Interface contacts:
Residue S70 in protein 2 is in contact with residue R90 in protein 1 (closest heavy-atom distance 2.8 Å).
Residue R103 in protein 2 contacts residue Q117 in protein 1 (closest heavy-atom distance 4.3 Å).
Residue K8 in protein 2 interacts with residue N56 in protein 1 (closest heavy-atom distance 2.7 Å).
Residue A48 in protein 2 is in contact with residue P85 in protein 1 (closest heavy-atom distance 4.8 Å).
Residue W106 in protein 2 contacts residue P112 in protein 1 (closest heavy-atom distance 3.4 Å).
Residue E12 in protein 2 interacts with residue K31 in protein 1 (closest heavy-atom distance 3.2 Å).
Residue D82 in protein 2 is in contact with residue P85 in protein 1 (closest heavy-atom distance 3.6 Å).
Residue I73 in protein 2 contacts residue L113 in protein 1 (closest heavy-atom distance 4.0 Å).
Residue A104 in protein 2 interacts with residue L113 in protein 1 (closest heavy-atom distance 3.5 Å).
Residue L45 in protein 2 interacts with residue N84 in protein 1 (closest heavy-atom distance 3.7 Å).
Residue L114 in protein 2 interacts with residue P112 in protein 1 (closest heavy-atom distance 3.9 Å).
Residue Y81 in protein 2 interacts with residue Y110 in protein 1 (closest heavy-atom distance 3.3 Å).
Residue A71 in protein 2 is in contact with residue R90 in protein 1 (closest heavy-atom distance 3.8 Å).
Residue R103 in protein 2 contacts residue R90 in protein 1 (closest heavy-atom distance 4.4 Å).
Residue A104 in protein 2 is in contact with residue R116 in protein 1 (closest heavy-atom distance 4.0 Å).
Residue L78 in protein 2 contacts residue P85 in protein 1 (closest heavy-atom distance 4.5 Å).
Residue L78 in protein 2 is in contact with residue Y111 in protein 1 (closest heavy-atom distance 4.1 Å).
Residue L45 in protein 2 interacts with residue K87 in protein 1 (closest heavy-atom distance 4.6 Å).
Residue E12 in protein 2 is in contact with residue R34 in protein 1 (closest heavy-atom distance 4.4 Å).
Residue Y81 in protein 2 is in contact with residue Y111 in protein 1 (closest heavy-atom distance 4.3 Å).
Residue A15 in protein 2 contacts residue N84 in protein 1 (closest heavy-atom distance 4.8 Å).
Residue A71 in protein 2 contacts residue W89 in protein 1 (closest heavy-atom distance 3.5 Å).
Residue L40 in protein 2 is in contact with residue K87 in protein 1 (closest heavy-atom distance 3.8 Å).
Residue N49 in protein 2 interacts with residue P85 in protein 1 (closest heavy-atom distance 4.1 Å).
Residue D69 in protein 2 interacts with residue W89 in protein 1 (closest heavy-atom distance 4.4 Å).
Residue D36 in protein 2 contacts residue K87 in protein 1 (closest heavy-atom distance 4.2 Å).
Residue H77 in protein 2 is in contact with residue Y111 in protein 1 (closest heavy-atom distance 3.7 Å).
Residue I73 in protein 2 interacts with residue Y111 in protein 1 (closest heavy-atom distance 3.8 Å).
Residue L111 in protein 2 interacts with residue P112 in protein 1 (closest heavy-atom distance 3.9 Å).
Residue D102 in protein 2 is in contact with residue Y111 in protein 1 (closest heavy-atom distance 3.0 Å).
Residue L137 in protein 2 interacts with residue R116 in protein 1 (closest heavy-atom distance 3.0 Å).
Residue D69 in protein 2 contacts residue A86 in protein 1 (closest heavy-atom distance 4.7 Å).
Residue L111 in protein 2 contacts residue Y111 in protein 1 (closest heavy-atom distance 3.3 Å).
Residue L78 in protein 2 interacts with residue A86 in protein 1 (closest heavy-atom distance 3.9 Å).
Residue D102 in protein 2 contacts residue L113 in protein 1 (closest heavy-atom distance 4.4 Å).
Residue D82 in protein 2 is in contact with residue Y110 in protein 1 (closest heavy-atom distance 4.5 Å).
Residue W106 in protein 2 interacts with residue L113 in protein 1 (closest heavy-atom distance 3.5 Å).
Residue A71 in protein 2 interacts with residue L113 in protein 1 (closest heavy-atom distance 4.1 Å).
Residue I73 in protein 2 interacts with residue A86 in protein 1 (closest heavy-atom distance 4.8 Å).
Residue N38 in protein 2 is in contact with residue R90 in protein 1 (closest heavy-atom distance 3.3 Å).
Residue L139 in protein 2 is in contact with residue R116 in protein 1 (closest heavy-atom distance 4.7 Å).
Residue R103 in protein 2 interacts with residue L113 in protein 1 (closest heavy-atom distance 4.5 Å).
Residue L40 in protein 2 contacts residue A86 in protein 1 (closest heavy-atom distance 3.7 Å).
Residue D69 in protein 2 is in contact with residue R90 in protein 1 (closest heavy-atom distance 3.1 Å).
Residue W106 in protein 2 interacts with residue R116 in protein 1 (closest heavy-atom distance 3.0 Å).
Residue A48 in protein 2 is in contact with residue N84 in protein 1 (closest heavy-atom distance 3.8 Å).
Residue R103 in protein 2 is in contact with residue W89 in protein 1 (closest heavy-atom distance 3.9 Å).
Residue L45 in protein 2 contacts residue A86 in protein 1 (closest heavy-atom distance 4.0 Å).
Residue D135 in protein 2 interacts with residue R116 in protein 1 (closest heavy-atom distance 2.8 Å).
Residue Y81 in protein 2 is in contact with residue I5 in protein 1 (closest heavy-atom distance 3.9 Å).
Residue A48 in protein 2 is in contact with residue A86 in protein 1 (closest heavy-atom distance 4.8 Å).
Residue Y81 in protein 2 is in contact with residue P112 in protein 1 (closest heavy-atom distance 3.4 Å).
Residue I73 in protein 2 interacts with residue W89 in protein 1 (closest heavy-atom distance 3.5 Å).
Residue N49 in protein 2 interacts with residue N84 in protein 1 (closest heavy-atom distance 3.1 Å).

Sequence of protein 2:
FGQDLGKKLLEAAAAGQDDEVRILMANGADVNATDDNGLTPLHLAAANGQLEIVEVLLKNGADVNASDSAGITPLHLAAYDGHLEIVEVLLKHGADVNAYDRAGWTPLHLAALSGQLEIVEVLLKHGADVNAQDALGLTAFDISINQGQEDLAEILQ

These two protein chains interact to form a complex.

Sequence of protein 1:
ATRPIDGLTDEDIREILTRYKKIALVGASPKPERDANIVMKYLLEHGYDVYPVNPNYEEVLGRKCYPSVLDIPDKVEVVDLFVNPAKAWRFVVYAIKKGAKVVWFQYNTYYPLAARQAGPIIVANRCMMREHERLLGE